The following describes two proteins that form a bound complex.

Sequence of the first protein:
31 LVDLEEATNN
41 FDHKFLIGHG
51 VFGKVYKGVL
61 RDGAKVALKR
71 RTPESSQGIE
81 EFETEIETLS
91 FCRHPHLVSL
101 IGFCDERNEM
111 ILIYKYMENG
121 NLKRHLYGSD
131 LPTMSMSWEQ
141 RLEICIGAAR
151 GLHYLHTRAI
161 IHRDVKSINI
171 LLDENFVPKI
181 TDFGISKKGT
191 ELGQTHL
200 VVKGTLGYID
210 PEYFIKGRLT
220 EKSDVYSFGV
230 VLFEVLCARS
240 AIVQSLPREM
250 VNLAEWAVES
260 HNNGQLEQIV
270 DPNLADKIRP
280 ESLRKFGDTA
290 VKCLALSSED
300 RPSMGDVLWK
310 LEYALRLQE

Interface contacts:
Residue G203 in the first protein interacts with residue D37 in the second protein (closest heavy-atom distance 4.4 Å).
Residue T204 in the first protein contacts residue V39 in the second protein (closest heavy-atom distance 4.6 Å).
Residue E254 in the first protein interacts with residue H59 in the second protein (closest heavy-atom distance 3.4 Å).
Residue V242 in the first protein interacts with residue M58 in the second protein (closest heavy-atom distance 3.0 Å).
Residue L205 in the first protein contacts residue V39 in the second protein (closest heavy-atom distance 4.6 Å).
Residue V242 in the first protein is in contact with residue G60 in the second protein (closest heavy-atom distance 5.0 Å).
Residue K202 in the first protein interacts with residue A40 in the second protein (closest heavy-atom distance 3.8 Å).
Residue F213 in the first protein contacts residue M56 in the second protein (closest heavy-atom distance 3.3 Å).
Residue P210 in the first protein contacts residue M58 in the second protein (closest heavy-atom distance 4.7 Å).
Residue V250 in the first protein contacts residue H59 in the second protein (closest heavy-atom distance 3.2 Å).
Residue L245 in the first protein is in contact with residue D64 in the second protein (closest heavy-atom distance 4.9 Å).
Residue K202 in the first protein interacts with residue V39 in the second protein (closest heavy-atom distance 3.2 Å).
Residue L205 in the first protein interacts with residue M58 in the second protein (closest heavy-atom distance 3.8 Å).
Residue V201 in the first protein is in contact with residue A40 in the second protein (closest heavy-atom distance 3.7 Å).
Residue T204 in the first protein interacts with residue D37 in the second protein (closest heavy-atom distance 4.2 Å).
Residue S76 in the first protein contacts residue N28 in the second protein (closest heavy-atom distance 4.5 Å).
Residue N251 in the first protein interacts with residue M58 in the second protein (closest heavy-atom distance 2.9 Å).
Residue F213 in the first protein interacts with residue Q46 in the second protein (closest heavy-atom distance 3.7 Å).
Residue K166 in the first protein interacts with residue G36 in the second protein (closest heavy-atom distance 4.0 Å).
Residue V200 in the first protein contacts residue F41 in the second protein (closest heavy-atom distance 3.5 Å).
Residue E254 in the first protein is in contact with residue M58 in the second protein (closest heavy-atom distance 3.6 Å).
Residue F52 in the first protein is in contact with residue N32 in the second protein (closest heavy-atom distance 4.4 Å).
Residue D164 in the first protein interacts with residue A38 in the second protein (closest heavy-atom distance 3.6 Å).
Residue S244 in the first protein contacts residue G60 in the second protein (closest heavy-atom distance 5.0 Å).
Residue Y225 in the first protein is in contact with residue M58 in the second protein (closest heavy-atom distance 4.4 Å).
Residue N251 in the first protein contacts residue H59 in the second protein (closest heavy-atom distance 4.1 Å).
Residue I214 in the first protein contacts residue R50 in the second protein (closest heavy-atom distance 4.9 Å).
Residue L205 in the first protein interacts with residue P57 in the second protein (closest heavy-atom distance 2.9 Å).
Residue F213 in the first protein is in contact with residue P57 in the second protein (closest heavy-atom distance 3.5 Å).
Residue L205 in the first protein is in contact with residue H59 in the second protein (closest heavy-atom distance 4.8 Å).
Residue G203 in the first protein is in contact with residue V39 in the second protein (closest heavy-atom distance 2.8 Å).
Residue L205 in the first protein contacts residue A33 in the second protein (closest heavy-atom distance 4.2 Å).
Residue T204 in the first protein is in contact with residue G36 in the second protein (closest heavy-atom distance 3.6 Å).
Residue V201 in the first protein contacts residue V39 in the second protein (closest heavy-atom distance 4.0 Å).
Residue I185 in the first protein interacts with residue A38 in the second protein (closest heavy-atom distance 4.1 Å).
Residue L205 in the first protein contacts residue G60 in the second protein (closest heavy-atom distance 3.4 Å).
Residue K166 in the first protein is in contact with residue D37 in the second protein (closest heavy-atom distance 4.6 Å).
Residue K166 in the first protein contacts residue A38 in the second protein (closest heavy-atom distance 4.3 Å).
Residue V200 in the first protein contacts residue S42 in the second protein (closest heavy-atom distance 5.0 Å).
Residue A253 in the first protein interacts with residue M58 in the second protein (closest heavy-atom distance 4.9 Å).
Residue L205 in the first protein interacts with residue I61 in the second protein (closest heavy-atom distance 4.0 Å).
Residue T204 in the first protein interacts with residue A38 in the second protein (closest heavy-atom distance 3.7 Å).
Residue V51 in the first protein interacts with residue A38 in the second protein (closest heavy-atom distance 4.7 Å).
Residue E248 in the first protein is in contact with residue H59 in the second protein (closest heavy-atom distance 4.9 Å).
Residue G203 in the first protein is in contact with residue A38 in the second protein (closest heavy-atom distance 3.5 Å).
Residue F213 in the first protein is in contact with residue R50 in the second protein (closest heavy-atom distance 3.8 Å).
Residue V242 in the first protein interacts with residue H59 in the second protein (closest heavy-atom distance 3.1 Å).
Residue S244 in the first protein is in contact with residue H59 in the second protein (closest heavy-atom distance 4.8 Å).
Residue G206 in the first protein contacts residue M58 in the second protein (closest heavy-atom distance 4.1 Å).
Residue V51 in the first protein is in contact with residue D37 in the second protein (closest heavy-atom distance 3.9 Å).
Residue V201 in the first protein contacts residue F41 in the second protein (closest heavy-atom distance 4.2 Å).
Residue L205 in the first protein contacts residue M56 in the second protein (closest heavy-atom distance 3.3 Å).
Residue S244 in the first protein is in contact with residue S62 in the second protein (closest heavy-atom distance 3.2 Å).
Residue V201 in the first protein contacts residue Q46 in the second protein (closest heavy-atom distance 3.4 Å).
Residue V51 in the first protein interacts with residue N32 in the second protein (closest heavy-atom distance 3.9 Å).

Sequence of the second protein:
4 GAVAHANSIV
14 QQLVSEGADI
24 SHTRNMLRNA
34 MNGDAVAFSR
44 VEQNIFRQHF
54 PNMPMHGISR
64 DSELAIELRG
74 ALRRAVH